Contacts between the two chains:
Residue P81 in chain B interacts with residue K88 in chain A (closest heavy-atom distance 4.5 Å).
Residue A71 in chain B contacts residue A71 in chain A (closest heavy-atom distance 3.9 Å).
Residue E80 in chain B interacts with residue I86 in chain A (closest heavy-atom distance 4.3 Å).
Residue I86 in chain B contacts residue A85 in chain A (closest heavy-atom distance 3.2 Å).
Residue L101 in chain B contacts residue E103 in chain A (closest heavy-atom distance 3.6 Å).
Residue L70 in chain B contacts residue A74 in chain A (closest heavy-atom distance 4.1 Å).
Residue K88 in chain B contacts residue S79 in chain A (closest heavy-atom distance 4.6 Å).
Residue I86 in chain B contacts residue L77 in chain A (closest heavy-atom distance 3.4 Å).
Residue E80 in chain B is in contact with residue K88 in chain A (closest heavy-atom distance 2.8 Å).
Residue A85 in chain B is in contact with residue G87 in chain A (closest heavy-atom distance 3.8 Å).
Residue R53 in chain B contacts residue W105 in chain A (closest heavy-atom distance 3.9 Å).
Residue A85 in chain B interacts with residue L101 in chain A (closest heavy-atom distance 4.5 Å).
Residue F73 in chain B is in contact with residue A74 in chain A (closest heavy-atom distance 3.8 Å).
Residue L84 in chain B contacts residue K88 in chain A (closest heavy-atom distance 4.4 Å).
Residue L77 in chain B interacts with residue L98 in chain A (closest heavy-atom distance 3.5 Å).
Residue N104 in chain B contacts residue I52 in chain A (closest heavy-atom distance 4.9 Å).
Residue L77 in chain B contacts residue I86 in chain A (closest heavy-atom distance 3.5 Å).
Residue A74 in chain B contacts residue F73 in chain A (closest heavy-atom distance 3.9 Å).
Residue A82 in chain B interacts with residue E96 in chain A (closest heavy-atom distance 4.0 Å).
Residue E108 in chain B interacts with residue N55 in chain A (closest heavy-atom distance 3.3 Å).
Residue L70 in chain B contacts residue L70 in chain A (closest heavy-atom distance 3.8 Å).
Residue N55 in chain B is in contact with residue W105 in chain A (closest heavy-atom distance 4.3 Å).
Residue W105 in chain B interacts with residue R53 in chain A (closest heavy-atom distance 3.7 Å).
Residue A85 in chain B is in contact with residue A85 in chain A (closest heavy-atom distance 4.2 Å).
Residue F73 in chain B interacts with residue L77 in chain A (closest heavy-atom distance 4.1 Å).
Residue N55 in chain B is in contact with residue E108 in chain A (closest heavy-atom distance 3.0 Å).
Residue K88 in chain B contacts residue E103 in chain A (closest heavy-atom distance 4.0 Å).
Residue G87 in chain B interacts with residue L77 in chain A (closest heavy-atom distance 4.5 Å).
Residue L84 in chain B contacts residue G87 in chain A (closest heavy-atom distance 3.9 Å).
Residue K88 in chain B contacts residue A82 in chain A (closest heavy-atom distance 4.8 Å).
Residue I52 in chain B is in contact with residue N104 in chain A (closest heavy-atom distance 4.7 Å).
Residue T4 in chain B is in contact with residue A74 in chain A (closest heavy-atom distance 4.0 Å).
Residue I86 in chain B contacts residue L84 in chain A (closest heavy-atom distance 4.8 Å).
Residue L70 in chain B contacts residue A71 in chain A (closest heavy-atom distance 3.4 Å).
Residue K88 in chain B is in contact with residue L84 in chain A (closest heavy-atom distance 4.6 Å).
Residue S79 in chain B contacts residue K88 in chain A (closest heavy-atom distance 4.0 Å).
Residue N104 in chain B interacts with residue N104 in chain A (closest heavy-atom distance 4.8 Å).
Residue W105 in chain B contacts residue N55 in chain A (closest heavy-atom distance 4.3 Å).
Residue A71 in chain B interacts with residue L70 in chain A (closest heavy-atom distance 4.0 Å).
Residue A82 in chain B is in contact with residue K88 in chain A (closest heavy-atom distance 4.1 Å).
Residue A75 in chain B contacts residue L70 in chain A (closest heavy-atom distance 4.8 Å).
Residue L98 in chain B contacts residue A74 in chain A (closest heavy-atom distance 4.5 Å).
Residue L101 in chain B contacts residue A85 in chain A (closest heavy-atom distance 4.7 Å).
Residue K88 in chain B contacts residue P81 in chain A (closest heavy-atom distance 4.2 Å).
Residue L77 in chain B contacts residue K88 in chain A (closest heavy-atom distance 3.6 Å).
Residue L77 in chain B contacts residue F73 in chain A (closest heavy-atom distance 3.8 Å).
Residue A74 in chain B is in contact with residue L70 in chain A (closest heavy-atom distance 3.2 Å).
Residue E103 in chain B contacts residue L101 in chain A (closest heavy-atom distance 3.6 Å).
Residue E103 in chain B is in contact with residue K88 in chain A (closest heavy-atom distance 3.9 Å).
Residue L84 in chain B contacts residue I86 in chain A (closest heavy-atom distance 4.7 Å).
Residue F73 in chain B interacts with residue F73 in chain A (closest heavy-atom distance 4.2 Å).
Residue E103 in chain B contacts residue R53 in chain A (closest heavy-atom distance 3.7 Å).
Residue A85 in chain B is in contact with residue I86 in chain A (closest heavy-atom distance 3.2 Å).
Residue L98 in chain B interacts with residue L77 in chain A (closest heavy-atom distance 3.9 Å).
Residue G87 in chain B interacts with residue L84 in chain A (closest heavy-atom distance 4.1 Å).
Residue K88 in chain B interacts with residue E80 in chain A (closest heavy-atom distance 2.7 Å).
Residue R53 in chain B interacts with residue E103 in chain A (closest heavy-atom distance 3.7 Å).
Residue I86 in chain B interacts with residue I86 in chain A (closest heavy-atom distance 2.9 Å).
Residue K88 in chain B interacts with residue L77 in chain A (closest heavy-atom distance 3.2 Å).
Residue G87 in chain B interacts with residue A85 in chain A (closest heavy-atom distance 3.8 Å).

This data describes a binding interaction between two proteins.

Sequence of chain B:
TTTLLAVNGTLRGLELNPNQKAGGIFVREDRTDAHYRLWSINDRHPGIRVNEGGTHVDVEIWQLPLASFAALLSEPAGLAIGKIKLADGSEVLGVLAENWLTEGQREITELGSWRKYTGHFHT

Sequence of chain A:
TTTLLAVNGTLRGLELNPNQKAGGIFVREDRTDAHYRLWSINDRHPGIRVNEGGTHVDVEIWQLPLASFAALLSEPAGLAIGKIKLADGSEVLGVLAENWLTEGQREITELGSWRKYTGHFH